The following describes two proteins that form a bound complex.

Contacts between the two chains:
Residue D45 in chain B is in contact with residue R10 in chain A (closest heavy-atom distance 4.0 Å).
Residue Q44 in chain B interacts with residue R3 in chain A (closest heavy-atom distance 3.3 Å).
Residue Q44 in chain B is in contact with residue R2 in chain A (closest heavy-atom distance 3.5 Å).
Residue Q44 in chain B is in contact with residue L6 in chain A (closest heavy-atom distance 3.7 Å).
Residue H101 in chain B interacts with residue E7 in chain A (closest heavy-atom distance 4.1 Å).
Residue D45 in chain B is in contact with residue R3 in chain A (closest heavy-atom distance 3.7 Å).
Residue R43 in chain B is in contact with residue R10 in chain A (closest heavy-atom distance 3.4 Å).

Sequence of chain B:
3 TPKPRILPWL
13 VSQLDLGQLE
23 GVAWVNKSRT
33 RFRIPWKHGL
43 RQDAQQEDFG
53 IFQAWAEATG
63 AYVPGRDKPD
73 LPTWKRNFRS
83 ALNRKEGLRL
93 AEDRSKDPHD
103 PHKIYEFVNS

Sequence of chain A:
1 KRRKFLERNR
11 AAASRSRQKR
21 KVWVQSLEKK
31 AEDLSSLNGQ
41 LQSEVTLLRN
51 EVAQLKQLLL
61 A